Sequence of chain A:
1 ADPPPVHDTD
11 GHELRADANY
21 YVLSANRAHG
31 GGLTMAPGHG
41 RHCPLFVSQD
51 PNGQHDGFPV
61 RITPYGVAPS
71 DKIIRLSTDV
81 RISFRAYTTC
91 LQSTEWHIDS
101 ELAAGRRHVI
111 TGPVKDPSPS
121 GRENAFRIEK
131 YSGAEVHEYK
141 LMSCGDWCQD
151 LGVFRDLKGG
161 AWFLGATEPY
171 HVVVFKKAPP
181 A

Sequence of chain B:
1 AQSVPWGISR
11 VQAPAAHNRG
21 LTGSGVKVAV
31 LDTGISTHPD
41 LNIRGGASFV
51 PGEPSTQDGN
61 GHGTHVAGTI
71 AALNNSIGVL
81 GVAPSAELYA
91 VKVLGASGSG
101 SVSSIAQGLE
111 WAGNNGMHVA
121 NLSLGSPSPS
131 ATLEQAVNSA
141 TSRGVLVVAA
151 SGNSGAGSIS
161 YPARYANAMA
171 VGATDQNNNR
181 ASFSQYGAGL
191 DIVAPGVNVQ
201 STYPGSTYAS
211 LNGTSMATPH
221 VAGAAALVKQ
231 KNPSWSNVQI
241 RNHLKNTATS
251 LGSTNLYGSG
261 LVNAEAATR

These two protein chains interact to form a complex.

Interface contacts:
Residue S130 in chain B contacts residue Y87 in chain A (closest heavy-atom distance 3.3 Å).
Residue S128 in chain B interacts with residue R85 in chain A (closest heavy-atom distance 4.2 Å).
Residue S123 in chain B contacts residue T89 in chain A (closest heavy-atom distance 4.3 Å).
Residue S128 in chain B interacts with residue T94 in chain A (closest heavy-atom distance 3.5 Å).
Residue Q185 in chain B interacts with residue L91 in chain A (closest heavy-atom distance 3.6 Å).
Residue S160 in chain B interacts with residue L91 in chain A (closest heavy-atom distance 4.1 Å).
Residue Y161 in chain B interacts with residue Y87 in chain A (closest heavy-atom distance 3.5 Å).
Residue S215 in chain B interacts with residue L91 in chain A (closest heavy-atom distance 3.3 Å).
Residue V102 in chain B interacts with residue R85 in chain A (closest heavy-atom distance 3.3 Å).
Residue P129 in chain B interacts with residue R61 in chain A (closest heavy-atom distance 2.8 Å).
Residue G100 in chain B contacts residue A86 in chain A (closest heavy-atom distance 3.5 Å).
Residue I105 in chain B contacts residue Y87 in chain A (closest heavy-atom distance 3.4 Å).
Residue L124 in chain B interacts with residue L91 in chain A (closest heavy-atom distance 3.4 Å).
Residue G98 in chain B contacts residue Y87 in chain A (closest heavy-atom distance 4.0 Å).
Residue S97 in chain B interacts with residue P37 in chain A (closest heavy-atom distance 3.6 Å).
Residue P129 in chain B contacts residue Y87 in chain A (closest heavy-atom distance 3.7 Å).
Residue P127 in chain B contacts residue Q92 in chain A (closest heavy-atom distance 3.4 Å).
Residue S126 in chain B is in contact with residue Y87 in chain A (closest heavy-atom distance 3.4 Å).
Residue N153 in chain B interacts with residue C90 in chain A (closest heavy-atom distance 3.6 Å).
Residue S128 in chain B contacts residue F84 in chain A (closest heavy-atom distance 3.2 Å).
Residue H62 in chain B interacts with residue T89 in chain A (closest heavy-atom distance 3.4 Å).
Residue G100 in chain B interacts with residue Y87 in chain A (closest heavy-atom distance 2.8 Å).
Residue G125 in chain B is in contact with residue T88 in chain A (closest heavy-atom distance 3.0 Å).
Residue S126 in chain B contacts residue T94 in chain A (closest heavy-atom distance 3.9 Å).
Residue G125 in chain B interacts with residue Y87 in chain A (closest heavy-atom distance 3.8 Å).
Residue L94 in chain B contacts residue Y87 in chain A (closest heavy-atom distance 3.5 Å).
Residue G98 in chain B interacts with residue T88 in chain A (closest heavy-atom distance 3.2 Å).
Residue G100 in chain B interacts with residue F58 in chain A (closest heavy-atom distance 3.8 Å).
Residue P127 in chain B interacts with residue T94 in chain A (closest heavy-atom distance 4.3 Å).
Residue S215 in chain B interacts with residue T89 in chain A (closest heavy-atom distance 3.9 Å).
Residue S99 in chain B is in contact with residue T88 in chain A (closest heavy-atom distance 3.8 Å).
Residue L124 in chain B interacts with residue Y87 in chain A (closest heavy-atom distance 3.8 Å).
Residue A150 in chain B interacts with residue L91 in chain A (closest heavy-atom distance 3.8 Å).
Residue L124 in chain B is in contact with residue T88 in chain A (closest heavy-atom distance 3.3 Å).
Residue S99 in chain B contacts residue F58 in chain A (closest heavy-atom distance 3.5 Å).
Residue N60 in chain B is in contact with residue H42 in chain A (closest heavy-atom distance 3.6 Å).
Residue S154 in chain B interacts with residue L91 in chain A (closest heavy-atom distance 3.8 Å).
Residue S128 in chain B interacts with residue Y87 in chain A (closest heavy-atom distance 2.6 Å).
Residue S99 in chain B interacts with residue Y87 in chain A (closest heavy-atom distance 3.3 Å).
Residue S97 in chain B contacts residue L45 in chain A (closest heavy-atom distance 3.9 Å).
Residue S101 in chain B is in contact with residue Y87 in chain A (closest heavy-atom distance 4.4 Å).
Residue S97 in chain B is in contact with residue M35 in chain A (closest heavy-atom distance 3.8 Å).
Residue L133 in chain B is in contact with residue Y87 in chain A (closest heavy-atom distance 3.5 Å).
Residue G125 in chain B is in contact with residue L91 in chain A (closest heavy-atom distance 3.5 Å).
Residue N153 in chain B contacts residue L91 in chain A (closest heavy-atom distance 3.0 Å).
Residue G152 in chain B interacts with residue L91 in chain A (closest heavy-atom distance 3.8 Å).
Residue T214 in chain B interacts with residue L91 in chain A (closest heavy-atom distance 3.6 Å).
Residue S101 in chain B is in contact with residue F58 in chain A (closest heavy-atom distance 3.8 Å).
Residue T132 in chain B is in contact with residue A181 in chain A (closest heavy-atom distance 2.7 Å).
Residue D32 in chain B is in contact with residue T89 in chain A (closest heavy-atom distance 4.2 Å).
Residue S126 in chain B interacts with residue A86 in chain A (closest heavy-atom distance 2.8 Å).
Residue S128 in chain B contacts residue A86 in chain A (closest heavy-atom distance 4.0 Å).
Residue T33 in chain B interacts with residue T89 in chain A (closest heavy-atom distance 3.8 Å).
Residue S126 in chain B contacts residue Q92 in chain A (closest heavy-atom distance 3.9 Å).
Residue G98 in chain B contacts residue T89 in chain A (closest heavy-atom distance 2.9 Å).
Residue P127 in chain B is in contact with residue S93 in chain A (closest heavy-atom distance 3.6 Å).
Residue L94 in chain B is in contact with residue T89 in chain A (closest heavy-atom distance 3.5 Å).
Residue S99 in chain B interacts with residue M35 in chain A (closest heavy-atom distance 3.9 Å).
Residue V102 in chain B is in contact with residue Y87 in chain A (closest heavy-atom distance 3.6 Å).
Residue S128 in chain B is in contact with residue R61 in chain A (closest heavy-atom distance 3.8 Å).